The following describes two proteins that form a bound complex.

Sequence of chain A:
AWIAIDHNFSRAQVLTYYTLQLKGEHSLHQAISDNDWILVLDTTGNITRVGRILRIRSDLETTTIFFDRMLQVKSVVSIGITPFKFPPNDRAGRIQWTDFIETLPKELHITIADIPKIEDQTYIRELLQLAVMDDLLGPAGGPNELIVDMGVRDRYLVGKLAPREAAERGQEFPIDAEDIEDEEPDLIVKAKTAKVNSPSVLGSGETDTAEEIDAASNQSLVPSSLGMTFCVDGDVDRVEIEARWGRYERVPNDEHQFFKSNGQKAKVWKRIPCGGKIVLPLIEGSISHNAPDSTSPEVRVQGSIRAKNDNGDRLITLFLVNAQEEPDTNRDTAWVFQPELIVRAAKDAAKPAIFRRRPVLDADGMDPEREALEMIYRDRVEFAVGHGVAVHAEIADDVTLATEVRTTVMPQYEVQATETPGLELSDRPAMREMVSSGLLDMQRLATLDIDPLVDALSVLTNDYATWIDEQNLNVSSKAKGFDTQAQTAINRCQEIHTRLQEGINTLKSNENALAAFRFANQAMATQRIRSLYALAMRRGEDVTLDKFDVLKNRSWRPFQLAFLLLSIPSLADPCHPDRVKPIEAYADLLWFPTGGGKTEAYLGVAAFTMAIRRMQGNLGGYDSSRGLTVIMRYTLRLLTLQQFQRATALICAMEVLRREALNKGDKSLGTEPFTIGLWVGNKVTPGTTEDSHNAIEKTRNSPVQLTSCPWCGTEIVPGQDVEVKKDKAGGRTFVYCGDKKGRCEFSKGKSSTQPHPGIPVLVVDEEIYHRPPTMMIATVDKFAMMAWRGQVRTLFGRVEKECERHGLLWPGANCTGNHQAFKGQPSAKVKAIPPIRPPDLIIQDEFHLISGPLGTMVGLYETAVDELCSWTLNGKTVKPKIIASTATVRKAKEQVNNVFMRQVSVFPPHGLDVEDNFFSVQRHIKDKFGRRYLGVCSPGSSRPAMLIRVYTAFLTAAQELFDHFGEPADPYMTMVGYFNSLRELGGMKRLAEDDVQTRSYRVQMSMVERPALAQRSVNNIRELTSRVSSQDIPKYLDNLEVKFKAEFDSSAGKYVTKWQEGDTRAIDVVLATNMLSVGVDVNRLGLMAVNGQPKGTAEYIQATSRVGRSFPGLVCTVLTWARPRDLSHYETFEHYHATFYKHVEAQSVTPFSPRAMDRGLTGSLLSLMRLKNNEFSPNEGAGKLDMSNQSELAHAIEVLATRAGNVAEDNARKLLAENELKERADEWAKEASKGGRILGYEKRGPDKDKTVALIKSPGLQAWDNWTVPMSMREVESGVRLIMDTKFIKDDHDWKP

Contacts between the two chains:
Residue R1031 in chain A interacts with residue S192 in chain B (closest heavy-atom distance 3.1 Å).
Residue R1011 in chain A contacts residue P30 in chain B (closest heavy-atom distance 2.9 Å).
Residue L1302 in chain A is in contact with residue P8 in chain B (closest heavy-atom distance 3.5 Å).
Residue H399 in chain A contacts residue I558 in chain B (closest heavy-atom distance 3.5 Å).
Residue R1301 in chain A is in contact with residue G10 in chain B (closest heavy-atom distance 3.3 Å).
Residue K1316 in chain A is in contact with residue P224 in chain B (closest heavy-atom distance 3.5 Å).
Residue W1315 in chain A interacts with residue D166 in chain B (closest heavy-atom distance 3.4 Å).
Residue F1308 in chain A interacts with residue D113 in chain B (closest heavy-atom distance 3.6 Å).
Residue I1303 in chain A contacts residue V94 in chain B (closest heavy-atom distance 3.1 Å).
Residue G1299 in chain A is in contact with residue V12 in chain B (closest heavy-atom distance 3.4 Å).
Residue R1020 in chain A interacts with residue S192 in chain B (closest heavy-atom distance 3.3 Å).
Residue G1299 in chain A contacts residue F75 in chain B (closest heavy-atom distance 3.2 Å).
Residue A206 in chain A is in contact with residue V104 in chain B (closest heavy-atom distance 3.4 Å).
Residue D1179 in chain A contacts residue R380 in chain B (closest heavy-atom distance 3.2 Å).
Residue K1116 in chain A is in contact with residue N499 in chain B (closest heavy-atom distance 3.4 Å).
Residue E1241 in chain A contacts residue R380 in chain B (closest heavy-atom distance 3.3 Å).
Residue M1304 in chain A is in contact with residue T7 in chain B (closest heavy-atom distance 2.9 Å).
Residue K1316 in chain A contacts residue A225 in chain B (closest heavy-atom distance 3.3 Å).
Residue R1020 in chain A contacts residue A191 in chain B (closest heavy-atom distance 2.6 Å).
Residue R1023 in chain A contacts residue S192 in chain B (closest heavy-atom distance 3.5 Å).
Residue E1152 in chain A is in contact with residue S560 in chain B (closest heavy-atom distance 2.6 Å).
Residue P1175 in chain A contacts residue E379 in chain B (closest heavy-atom distance 3.5 Å).
Residue I200 in chain A is in contact with residue S189 in chain B (closest heavy-atom distance 2.9 Å).
Residue R1023 in chain A interacts with residue G190 in chain B (closest heavy-atom distance 2.7 Å).
Residue E180 in chain A is in contact with residue K572 in chain B (closest heavy-atom distance 3.6 Å).
Residue L1302 in chain A interacts with residue G10 in chain B (closest heavy-atom distance 3.0 Å).
Residue D1305 in chain A is in contact with residue V94 in chain B (closest heavy-atom distance 3.6 Å).
Residue K202 in chain A contacts residue E188 in chain B (closest heavy-atom distance 3.0 Å).
Residue E218 in chain A interacts with residue R128 in chain B (closest heavy-atom distance 3.5 Å).
Residue I1303 in chain A contacts residue V92 in chain B (closest heavy-atom distance 2.9 Å).
Residue S1298 in chain A interacts with residue F75 in chain B (closest heavy-atom distance 3.3 Å).
Residue D1305 in chain A contacts residue P96 in chain B (closest heavy-atom distance 3.3 Å).
Residue K1116 in chain A contacts residue Y498 in chain B (closest heavy-atom distance 3.6 Å).
Residue R1301 in chain A interacts with residue G91 in chain B (closest heavy-atom distance 3.2 Å).
Residue K204 in chain A interacts with residue F186 in chain B (closest heavy-atom distance 3.1 Å).
Residue R1301 in chain A contacts residue A88 in chain B (closest heavy-atom distance 3.6 Å).
Residue G217 in chain A contacts residue R128 in chain B (closest heavy-atom distance 3.5 Å).
Residue R1176 in chain A interacts with residue L533 in chain B (closest heavy-atom distance 3.4 Å).
Residue K204 in chain A contacts residue E188 in chain B (closest heavy-atom distance 3.2 Å).
Residue H1313 in chain A is in contact with residue R227 in chain B (closest heavy-atom distance 2.6 Å).
Residue L1302 in chain A contacts residue V9 in chain B (closest heavy-atom distance 3.4 Å).
Residue R1301 in chain A interacts with residue V92 in chain B (closest heavy-atom distance 3.1 Å).
Residue I1309 in chain A interacts with residue D113 in chain B (closest heavy-atom distance 2.8 Å).
Residue D376 in chain A interacts with residue Q367 in chain B (closest heavy-atom distance 2.9 Å).
Residue L1302 in chain A interacts with residue V92 in chain B (closest heavy-atom distance 3.5 Å).
Residue T205 in chain A interacts with residue K105 in chain B (closest heavy-atom distance 3.3 Å).
Residue K202 in chain A contacts residue F187 in chain B (closest heavy-atom distance 3.3 Å).
Residue V1300 in chain A is in contact with residue E11 in chain B (closest heavy-atom distance 3.3 Å).
Residue R1020 in chain A is in contact with residue Q194 in chain B (closest heavy-atom distance 3.3 Å).
Residue D166 in chain A interacts with residue L193 in chain B (closest heavy-atom distance 3.2 Å).
Residue I187 in chain A is in contact with residue N197 in chain B (closest heavy-atom distance 3.6 Å).
Residue V1300 in chain A interacts with residue V12 in chain B (closest heavy-atom distance 3.0 Å).
Residue R1301 in chain A interacts with residue I90 in chain B (closest heavy-atom distance 3.3 Å).
Residue W1315 in chain A interacts with residue R227 in chain B (closest heavy-atom distance 3.5 Å).
Residue D198 in chain A is in contact with residue W199 in chain B (closest heavy-atom distance 3.6 Å).
Residue S236 in chain A contacts residue L564 in chain B (closest heavy-atom distance 3.4 Å).
Residue W1315 in chain A contacts residue P224 in chain B (closest heavy-atom distance 3.6 Å).
Residue I1303 in chain A contacts residue P93 in chain B (closest heavy-atom distance 3.4 Å).
Residue V201 in chain A contacts residue E188 in chain B (closest heavy-atom distance 3.2 Å).
Residue E193 in chain A is in contact with residue H213 in chain B (closest heavy-atom distance 3.4 Å).

Sequence of chain B:
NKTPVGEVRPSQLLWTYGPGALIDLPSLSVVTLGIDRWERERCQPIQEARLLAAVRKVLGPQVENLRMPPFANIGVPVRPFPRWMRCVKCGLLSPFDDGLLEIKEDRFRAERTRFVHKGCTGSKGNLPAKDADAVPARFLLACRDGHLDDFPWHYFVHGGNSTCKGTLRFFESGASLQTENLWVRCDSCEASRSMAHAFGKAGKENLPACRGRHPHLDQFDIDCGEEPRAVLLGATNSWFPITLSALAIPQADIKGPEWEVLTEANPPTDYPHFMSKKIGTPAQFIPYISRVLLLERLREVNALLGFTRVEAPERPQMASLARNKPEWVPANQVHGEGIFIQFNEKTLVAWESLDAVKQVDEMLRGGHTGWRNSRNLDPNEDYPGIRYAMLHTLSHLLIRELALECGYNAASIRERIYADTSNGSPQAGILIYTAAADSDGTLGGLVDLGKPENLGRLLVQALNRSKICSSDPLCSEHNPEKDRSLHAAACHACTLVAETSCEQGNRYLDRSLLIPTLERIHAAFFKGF